Sequence of protein 2:
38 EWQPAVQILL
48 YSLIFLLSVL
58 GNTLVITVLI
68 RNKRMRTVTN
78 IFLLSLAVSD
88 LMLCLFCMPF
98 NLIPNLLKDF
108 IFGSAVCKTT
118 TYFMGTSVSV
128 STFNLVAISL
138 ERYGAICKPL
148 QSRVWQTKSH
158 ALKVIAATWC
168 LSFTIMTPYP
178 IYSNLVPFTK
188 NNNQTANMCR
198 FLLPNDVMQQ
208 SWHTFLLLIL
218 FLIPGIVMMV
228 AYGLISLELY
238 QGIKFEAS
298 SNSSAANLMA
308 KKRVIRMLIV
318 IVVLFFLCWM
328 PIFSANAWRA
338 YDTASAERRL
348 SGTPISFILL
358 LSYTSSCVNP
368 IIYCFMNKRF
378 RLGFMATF

Sequence of protein 1:
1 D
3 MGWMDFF

This data describes a binding interaction between two proteins.

Contacts between the two chains:
Residue I329 in protein 2 contacts residue D7 in protein 1 (closest heavy-atom distance 4.3 Å).
Residue A332 in protein 2 contacts residue W5 in protein 1 (closest heavy-atom distance 3.9 Å).
Residue N98 in protein 2 is in contact with residue M6 in protein 1 (closest heavy-atom distance 4.3 Å).
Residue N188 in protein 2 contacts residue D1 in protein 1 (closest heavy-atom distance 4.8 Å).
Residue F97 in protein 2 is in contact with residue M6 in protein 1 (closest heavy-atom distance 3.6 Å).
Residue Y360 in protein 2 is in contact with residue F8 in protein 1 (closest heavy-atom distance 2.9 Å).
Residue R197 in protein 2 contacts residue G4 in protein 1 (closest heavy-atom distance 3.3 Å).
Residue N98 in protein 2 interacts with residue F8 in protein 1 (closest heavy-atom distance 3.8 Å).
Residue E344 in protein 2 contacts residue M3 in protein 1 (closest heavy-atom distance 3.1 Å).
Residue R336 in protein 2 contacts residue W5 in protein 1 (closest heavy-atom distance 3.4 Å).
Residue R197 in protein 2 is in contact with residue M6 in protein 1 (closest heavy-atom distance 3.8 Å).
Residue F107 in protein 2 interacts with residue M6 in protein 1 (closest heavy-atom distance 4.5 Å).
Residue M121 in protein 2 is in contact with residue F9 in protein 1 (closest heavy-atom distance 4.0 Å).
Residue I352 in protein 2 interacts with residue W5 in protein 1 (closest heavy-atom distance 3.5 Å).
Residue R336 in protein 2 interacts with residue D7 in protein 1 (closest heavy-atom distance 4.0 Å).
Residue F330 in protein 2 is in contact with residue F8 in protein 1 (closest heavy-atom distance 3.8 Å).
Residue I329 in protein 2 contacts residue F8 in protein 1 (closest heavy-atom distance 4.4 Å).
Residue Y360 in protein 2 is in contact with residue F9 in protein 1 (closest heavy-atom distance 3.2 Å).
Residue S348 in protein 2 is in contact with residue W5 in protein 1 (closest heavy-atom distance 3.5 Å).
Residue R197 in protein 2 interacts with residue M3 in protein 1 (closest heavy-atom distance 4.3 Å).
Residue Y176 in protein 2 is in contact with residue D7 in protein 1 (closest heavy-atom distance 3.0 Å).
Residue C196 in protein 2 contacts residue W5 in protein 1 (closest heavy-atom distance 4.9 Å).
Residue S348 in protein 2 interacts with residue M3 in protein 1 (closest heavy-atom distance 3.7 Å).
Residue T118 in protein 2 interacts with residue D7 in protein 1 (closest heavy-atom distance 5.0 Å).
Residue E344 in protein 2 is in contact with residue W5 in protein 1 (closest heavy-atom distance 3.6 Å).
Residue M121 in protein 2 is in contact with residue F8 in protein 1 (closest heavy-atom distance 3.4 Å).
Residue M195 in protein 2 interacts with residue M3 in protein 1 (closest heavy-atom distance 4.1 Å).
Residue L213 in protein 2 is in contact with residue F8 in protein 1 (closest heavy-atom distance 4.9 Å).
Residue H210 in protein 2 interacts with residue D7 in protein 1 (closest heavy-atom distance 3.6 Å).
Residue F198 in protein 2 contacts residue D7 in protein 1 (closest heavy-atom distance 3.5 Å).
Residue L356 in protein 2 contacts residue M6 in protein 1 (closest heavy-atom distance 4.7 Å).
Residue M195 in protein 2 is in contact with residue D1 in protein 1 (closest heavy-atom distance 4.3 Å).
Residue M121 in protein 2 is in contact with residue M6 in protein 1 (closest heavy-atom distance 3.6 Å).
Residue N333 in protein 2 contacts residue D7 in protein 1 (closest heavy-atom distance 3.2 Å).
Residue L356 in protein 2 contacts residue F8 in protein 1 (closest heavy-atom distance 3.7 Å).
Residue I352 in protein 2 contacts residue G4 in protein 1 (closest heavy-atom distance 4.9 Å).
Residue T186 in protein 2 interacts with residue D1 in protein 1 (closest heavy-atom distance 4.3 Å).
Residue Y176 in protein 2 is in contact with residue F8 in protein 1 (closest heavy-atom distance 3.2 Å).
Residue L356 in protein 2 is in contact with residue D7 in protein 1 (closest heavy-atom distance 4.9 Å).
Residue V125 in protein 2 interacts with residue F8 in protein 1 (closest heavy-atom distance 4.1 Å).
Residue G122 in protein 2 interacts with residue F8 in protein 1 (closest heavy-atom distance 4.1 Å).
Residue R345 in protein 2 contacts residue M3 in protein 1 (closest heavy-atom distance 4.5 Å).
Residue R197 in protein 2 is in contact with residue W5 in protein 1 (closest heavy-atom distance 3.2 Å).
Residue L347 in protein 2 interacts with residue W5 in protein 1 (closest heavy-atom distance 3.4 Å).
Residue F185 in protein 2 is in contact with residue D1 in protein 1 (closest heavy-atom distance 4.3 Å).
Residue C94 in protein 2 contacts residue F8 in protein 1 (closest heavy-atom distance 3.8 Å).
Residue S348 in protein 2 interacts with residue G4 in protein 1 (closest heavy-atom distance 3.5 Å).
Residue E344 in protein 2 contacts residue G4 in protein 1 (closest heavy-atom distance 3.7 Å).
Residue L356 in protein 2 interacts with residue F9 in protein 1 (closest heavy-atom distance 3.4 Å).
Residue T117 in protein 2 is in contact with residue M6 in protein 1 (closest heavy-atom distance 4.5 Å).
Residue T118 in protein 2 contacts residue M6 in protein 1 (closest heavy-atom distance 3.4 Å).
Residue C196 in protein 2 interacts with residue M6 in protein 1 (closest heavy-atom distance 3.5 Å).
Residue C114 in protein 2 is in contact with residue M6 in protein 1 (closest heavy-atom distance 5.0 Å).
Residue N98 in protein 2 interacts with residue F9 in protein 1 (closest heavy-atom distance 2.8 Å).
Residue A343 in protein 2 is in contact with residue W5 in protein 1 (closest heavy-atom distance 4.0 Å).
Residue N333 in protein 2 is in contact with residue F8 in protein 1 (closest heavy-atom distance 3.6 Å).
Residue N333 in protein 2 interacts with residue W5 in protein 1 (closest heavy-atom distance 3.6 Å).